Interface contacts:
Residue L112 in the first protein is in contact with residue W20 in the second protein (closest heavy-atom distance 4.1 Å).
Residue S159 in the first protein is in contact with residue Y18 in the second protein (closest heavy-atom distance 3.6 Å).
Residue Q55 in the first protein interacts with residue W20 in the second protein (closest heavy-atom distance 2.6 Å).
Residue K34 in the first protein contacts residue W20 in the second protein (closest heavy-atom distance 4.2 Å).
Residue Y164 in the first protein is in contact with residue Y18 in the second protein (closest heavy-atom distance 3.0 Å).
Residue Y164 in the first protein is in contact with residue W20 in the second protein (closest heavy-atom distance 3.1 Å).
Residue S159 in the first protein contacts residue W20 in the second protein (closest heavy-atom distance 3.6 Å).
Residue E157 in the first protein contacts residue W20 in the second protein (closest heavy-atom distance 3.7 Å).
Residue E163 in the first protein is in contact with residue Y18 in the second protein (closest heavy-atom distance 2.9 Å).
Residue M114 in the first protein is in contact with residue W20 in the second protein (closest heavy-atom distance 3.2 Å).
Residue N158 in the first protein is in contact with residue Y18 in the second protein (closest heavy-atom distance 3.3 Å).
Residue E110 in the first protein contacts residue R21 in the second protein (closest heavy-atom distance 3.1 Å).
Residue W53 in the first protein is in contact with residue W20 in the second protein (closest heavy-atom distance 4.9 Å).
Residue Y164 in the first protein interacts with residue H19 in the second protein (closest heavy-atom distance 3.2 Å).

The following describes two proteins that form a bound complex.

Sequence of the second protein:
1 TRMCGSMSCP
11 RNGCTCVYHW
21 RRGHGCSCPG

Sequence of the first protein:
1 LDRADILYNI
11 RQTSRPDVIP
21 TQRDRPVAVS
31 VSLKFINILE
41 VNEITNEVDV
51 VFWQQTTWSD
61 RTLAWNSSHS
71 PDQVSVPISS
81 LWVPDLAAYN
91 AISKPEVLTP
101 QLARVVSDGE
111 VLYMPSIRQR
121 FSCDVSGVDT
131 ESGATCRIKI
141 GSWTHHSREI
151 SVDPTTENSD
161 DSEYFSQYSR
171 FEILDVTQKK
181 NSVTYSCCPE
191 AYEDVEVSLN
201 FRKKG